Contacts between the two chains:
Residue Q11 in chain A contacts residue Y25 in chain B (closest heavy-atom distance 3.4 Å).
Residue T23 in chain A is in contact with residue Q19 in chain B (closest heavy-atom distance 2.7 Å).
Residue D239 in chain A contacts residue S69 in chain B (closest heavy-atom distance 3.7 Å).
Residue K12 in chain A is in contact with residue Y61 in chain B (closest heavy-atom distance 3.5 Å).
Residue S15 in chain A is in contact with residue F281 in chain B (closest heavy-atom distance 3.7 Å).
Residue V289 in chain A interacts with residue T285 in chain B (closest heavy-atom distance 3.8 Å).
Residue M16 in chain A is in contact with residue L26 in chain B (closest heavy-atom distance 4.0 Å).
Residue K14 in chain A is in contact with residue N282 in chain B (closest heavy-atom distance 3.7 Å).
Residue Q11 in chain A interacts with residue N282 in chain B (closest heavy-atom distance 3.1 Å).
Residue E83 in chain A is in contact with residue K243 in chain B (closest heavy-atom distance 3.1 Å).
Residue I81 in chain A contacts residue S240 in chain B (closest heavy-atom distance 3.2 Å).
Residue S240 in chain A contacts residue I81 in chain B (closest heavy-atom distance 3.2 Å).
Residue E152 in chain A is in contact with residue F9 in chain B (closest heavy-atom distance 3.5 Å).
Residue L26 in chain A contacts residue S15 in chain B (closest heavy-atom distance 3.6 Å).
Residue A62 in chain A is in contact with residue K12 in chain B (closest heavy-atom distance 3.7 Å).
Residue K243 in chain A contacts residue E83 in chain B (closest heavy-atom distance 3.1 Å).
Residue N282 in chain A interacts with residue Q11 in chain B (closest heavy-atom distance 3.1 Å).
Residue S69 in chain A contacts residue D239 in chain B (closest heavy-atom distance 3.7 Å).
Residue N282 in chain A is in contact with residue K14 in chain B (closest heavy-atom distance 3.7 Å).
Residue Q19 in chain A contacts residue L26 in chain B (closest heavy-atom distance 3.6 Å).
Residue E83 in chain A interacts with residue S242 in chain B (closest heavy-atom distance 3.3 Å).
Residue R66 in chain A is in contact with residue M16 in chain B (closest heavy-atom distance 3.7 Å).
Residue S15 in chain A interacts with residue Y25 in chain B (closest heavy-atom distance 3.6 Å).
Residue R66 in chain A interacts with residue F238 in chain B (closest heavy-atom distance 3.9 Å).
Residue L26 in chain A interacts with residue Q19 in chain B (closest heavy-atom distance 3.6 Å).
Residue L18 in chain A contacts residue L18 in chain B (closest heavy-atom distance 3.8 Å).
Residue M16 in chain A contacts residue A62 in chain B (closest heavy-atom distance 3.4 Å).
Residue Y25 in chain A contacts residue S15 in chain B (closest heavy-atom distance 3.6 Å).
Residue T285 in chain A contacts residue V289 in chain B (closest heavy-atom distance 3.8 Å).
Residue Q19 in chain A is in contact with residue Q19 in chain B (closest heavy-atom distance 3.7 Å).
Residue K12 in chain A contacts residue A62 in chain B (closest heavy-atom distance 3.7 Å).
Residue Q19 in chain A contacts residue T23 in chain B (closest heavy-atom distance 2.7 Å).
Residue F9 in chain A is in contact with residue I58 in chain B (closest heavy-atom distance 3.4 Å).
Residue S242 in chain A contacts residue E83 in chain B (closest heavy-atom distance 3.3 Å).
Residue E286 in chain A contacts residue V289 in chain B (closest heavy-atom distance 3.8 Å).
Residue F238 in chain A is in contact with residue R66 in chain B (closest heavy-atom distance 3.9 Å).
Residue F281 in chain A is in contact with residue S15 in chain B (closest heavy-atom distance 3.7 Å).
Residue L26 in chain A is in contact with residue M16 in chain B (closest heavy-atom distance 4.0 Å).
Residue F9 in chain A interacts with residue D155 in chain B (closest heavy-atom distance 3.3 Å).
Residue M16 in chain A is in contact with residue R66 in chain B (closest heavy-atom distance 3.7 Å).
Residue T278 in chain A contacts residue Q11 in chain B (closest heavy-atom distance 3.5 Å).
Residue K12 in chain A interacts with residue D65 in chain B (closest heavy-atom distance 2.7 Å).
Residue A62 in chain A interacts with residue M16 in chain B (closest heavy-atom distance 3.4 Å).
Residue D155 in chain A contacts residue H7 in chain B (closest heavy-atom distance 3.9 Å).
Residue Y25 in chain A is in contact with residue Q11 in chain B (closest heavy-atom distance 3.4 Å).
Residue Q19 in chain A is in contact with residue R66 in chain B (closest heavy-atom distance 2.8 Å).
Residue F281 in chain A is in contact with residue Q11 in chain B (closest heavy-atom distance 3.5 Å).
Residue Q11 in chain A is in contact with residue T278 in chain B (closest heavy-atom distance 3.5 Å).
Residue Q11 in chain A contacts residue F281 in chain B (closest heavy-atom distance 3.5 Å).
Residue D65 in chain A is in contact with residue D239 in chain B (closest heavy-atom distance 2.5 Å).
Residue D239 in chain A interacts with residue D65 in chain B (closest heavy-atom distance 2.5 Å).
Residue Y61 in chain A interacts with residue K12 in chain B (closest heavy-atom distance 3.5 Å).
Residue R66 in chain A is in contact with residue Q19 in chain B (closest heavy-atom distance 2.8 Å).
Residue H7 in chain A interacts with residue D155 in chain B (closest heavy-atom distance 3.9 Å).
Residue D155 in chain A interacts with residue F9 in chain B (closest heavy-atom distance 3.3 Å).
Residue F9 in chain A interacts with residue E152 in chain B (closest heavy-atom distance 3.5 Å).
Residue I58 in chain A contacts residue F9 in chain B (closest heavy-atom distance 3.4 Å).
Residue S15 in chain A is in contact with residue L26 in chain B (closest heavy-atom distance 3.6 Å).
Residue V289 in chain A is in contact with residue E286 in chain B (closest heavy-atom distance 3.8 Å).
Residue D65 in chain A interacts with residue K12 in chain B (closest heavy-atom distance 2.7 Å).

Sequence of chain B:
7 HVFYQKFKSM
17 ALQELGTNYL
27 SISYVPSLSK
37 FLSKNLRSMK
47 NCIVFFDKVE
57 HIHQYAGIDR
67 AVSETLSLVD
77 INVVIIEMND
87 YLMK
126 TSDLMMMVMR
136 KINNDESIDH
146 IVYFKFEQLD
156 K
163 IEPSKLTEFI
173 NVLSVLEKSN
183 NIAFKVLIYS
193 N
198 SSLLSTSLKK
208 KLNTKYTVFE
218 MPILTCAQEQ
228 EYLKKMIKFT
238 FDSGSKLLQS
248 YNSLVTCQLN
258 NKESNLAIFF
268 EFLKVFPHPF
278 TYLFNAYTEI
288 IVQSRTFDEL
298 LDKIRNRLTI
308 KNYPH

This data describes a binding interaction between two proteins.

Sequence of chain A:
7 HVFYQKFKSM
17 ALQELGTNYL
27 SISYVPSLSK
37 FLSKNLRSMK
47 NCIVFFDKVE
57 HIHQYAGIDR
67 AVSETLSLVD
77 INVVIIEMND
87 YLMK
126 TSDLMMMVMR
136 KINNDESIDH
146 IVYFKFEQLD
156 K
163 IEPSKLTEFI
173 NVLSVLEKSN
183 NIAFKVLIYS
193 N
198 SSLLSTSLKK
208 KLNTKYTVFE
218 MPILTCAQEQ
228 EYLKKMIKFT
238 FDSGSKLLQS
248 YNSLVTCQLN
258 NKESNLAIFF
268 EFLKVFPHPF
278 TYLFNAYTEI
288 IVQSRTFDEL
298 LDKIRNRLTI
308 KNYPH